These two protein chains interact to form a complex.

Sequence of the second protein:
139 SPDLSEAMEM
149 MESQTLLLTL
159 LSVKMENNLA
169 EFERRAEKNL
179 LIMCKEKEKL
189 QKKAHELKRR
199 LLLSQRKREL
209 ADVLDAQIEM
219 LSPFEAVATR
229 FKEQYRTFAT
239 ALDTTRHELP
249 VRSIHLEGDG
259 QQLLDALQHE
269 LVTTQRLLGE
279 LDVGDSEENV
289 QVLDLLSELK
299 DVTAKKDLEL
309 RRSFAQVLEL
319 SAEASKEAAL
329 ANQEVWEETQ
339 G

Residue-level contacts at the interface:
Residue R355 in the first protein interacts with residue E307 in the second protein (closest heavy-atom distance 2.8 Å).
Residue R355 in the first protein interacts with residue S311 in the second protein (closest heavy-atom distance 3.4 Å).
Residue Y221 in the first protein interacts with residue R206 in the second protein (closest heavy-atom distance 3.3 Å).
Residue Q344 in the first protein interacts with residue L297 in the second protein (closest heavy-atom distance 3.3 Å).
Residue Y17 in the first protein is in contact with residue L155 in the second protein (closest heavy-atom distance 3.5 Å).
Residue C169 in the first protein is in contact with residue M149 in the second protein (closest heavy-atom distance 3.2 Å).
Residue W376 in the first protein is in contact with residue Q331 in the second protein (closest heavy-atom distance 3.2 Å).
Residue W376 in the first protein interacts with residue E335 in the second protein (closest heavy-atom distance 2.5 Å).
Residue Y139 in the first protein interacts with residue N165 in the second protein (closest heavy-atom distance 2.9 Å).
Residue R252 in the first protein interacts with residue Y233 in the second protein (closest heavy-atom distance 3.5 Å).
Residue N143 in the first protein interacts with residue V161 in the second protein (closest heavy-atom distance 3.2 Å).
Residue R173 in the first protein interacts with residue L156 in the second protein (closest heavy-atom distance 3.5 Å).
Residue K158 in the first protein contacts residue S143 in the second protein (closest heavy-atom distance 3.0 Å).
Residue I365 in the first protein interacts with residue E325 in the second protein (closest heavy-atom distance 3.5 Å).
Residue N312 in the first protein interacts with residue E268 in the second protein (closest heavy-atom distance 2.9 Å).
Residue V234 in the first protein interacts with residue Q215 in the second protein (closest heavy-atom distance 3.3 Å).
Residue F9 in the first protein contacts residue S151 in the second protein (closest heavy-atom distance 3.4 Å).
Residue E207 in the first protein contacts residue K196 in the second protein (closest heavy-atom distance 3.5 Å).
Residue I358 in the first protein contacts residue L318 in the second protein (closest heavy-atom distance 3.5 Å).
Residue K301 in the first protein interacts with residue H253 in the second protein (closest heavy-atom distance 3.3 Å).
Residue Y139 in the first protein contacts residue L158 in the second protein (closest heavy-atom distance 3.6 Å).
Residue Q200 in the first protein is in contact with residue K185 in the second protein (closest heavy-atom distance 3.4 Å).
Residue L211 in the first protein contacts residue K196 in the second protein (closest heavy-atom distance 3.6 Å).
Residue S2 in the first protein interacts with residue E144 in the second protein (closest heavy-atom distance 3.3 Å).
Residue P220 in the first protein interacts with residue R206 in the second protein (closest heavy-atom distance 3.3 Å).
Residue F9 in the first protein contacts residue M148 in the second protein (closest heavy-atom distance 3.5 Å).
Residue V369 in the first protein is in contact with residue E321 in the second protein (closest heavy-atom distance 3.4 Å).
Residue K145 in the first protein contacts residue N165 in the second protein (closest heavy-atom distance 2.6 Å).
Residue W380 in the first protein interacts with residue E335 in the second protein (closest heavy-atom distance 2.4 Å).
Residue E251 in the first protein is in contact with residue A237 in the second protein (closest heavy-atom distance 3.3 Å).
Residue C165 in the first protein is in contact with residue M149 in the second protein (closest heavy-atom distance 3.6 Å).
Residue P159 in the first protein contacts residue M146 in the second protein (closest heavy-atom distance 3.6 Å).
Residue V6 in the first protein contacts residue E144 in the second protein (closest heavy-atom distance 3.5 Å).
Residue S368 in the first protein contacts residue E325 in the second protein (closest heavy-atom distance 3.1 Å).
Residue Q214 in the first protein is in contact with residue L199 in the second protein (closest heavy-atom distance 3.3 Å).
Residue E219 in the first protein is in contact with residue R198 in the second protein (closest heavy-atom distance 2.4 Å).
Residue F155 in the first protein contacts residue E150 in the second protein (closest heavy-atom distance 3.2 Å).
Residue L211 in the first protein interacts with residue L195 in the second protein (closest heavy-atom distance 3.6 Å).
Residue K379 in the first protein is in contact with residue E335 in the second protein (closest heavy-atom distance 3.4 Å).
Residue R366 in the first protein is in contact with residue E317 in the second protein (closest heavy-atom distance 2.7 Å).
Residue Q373 in the first protein interacts with residue L328 in the second protein (closest heavy-atom distance 3.3 Å).
Residue Y17 in the first protein is in contact with residue S151 in the second protein (closest heavy-atom distance 2.9 Å).
Residue R355 in the first protein interacts with residue R310 in the second protein (closest heavy-atom distance 3.4 Å).
Residue Y190 in the first protein interacts with residue A174 in the second protein (closest heavy-atom distance 3.6 Å).
Residue Y129 in the first protein contacts residue S151 in the second protein (closest heavy-atom distance 2.9 Å).
Residue I215 in the first protein is in contact with residue R198 in the second protein (closest heavy-atom distance 3.4 Å).
Residue A20 in the first protein contacts residue K162 in the second protein (closest heavy-atom distance 3.2 Å).
Residue N312 in the first protein contacts residue T272 in the second protein (closest heavy-atom distance 3.2 Å).
Residue E207 in the first protein interacts with residue A192 in the second protein (closest heavy-atom distance 3.2 Å).
Residue K319 in the first protein is in contact with residue E278 in the second protein (closest heavy-atom distance 2.5 Å).
Residue R355 in the first protein interacts with residue Q314 in the second protein (closest heavy-atom distance 2.8 Å).
Residue K372 in the first protein is in contact with residue A329 in the second protein (closest heavy-atom distance 3.5 Å).
Residue K158 in the first protein is in contact with residue E147 in the second protein (closest heavy-atom distance 3.3 Å).
Residue R322 in the first protein is in contact with residue L279 in the second protein (closest heavy-atom distance 3.4 Å).
Residue N146 in the first protein contacts residue E164 in the second protein (closest heavy-atom distance 3.2 Å).
Residue Q373 in the first protein interacts with residue K324 in the second protein (closest heavy-atom distance 3.2 Å).
Residue V369 in the first protein is in contact with residue L328 in the second protein (closest heavy-atom distance 3.4 Å).
Residue R366 in the first protein is in contact with residue E321 in the second protein (closest heavy-atom distance 3.3 Å).
Residue F176 in the first protein is in contact with residue L159 in the second protein (closest heavy-atom distance 3.5 Å).
Residue C169 in the first protein contacts residue T153 in the second protein (closest heavy-atom distance 2.8 Å).

Sequence of the first protein:
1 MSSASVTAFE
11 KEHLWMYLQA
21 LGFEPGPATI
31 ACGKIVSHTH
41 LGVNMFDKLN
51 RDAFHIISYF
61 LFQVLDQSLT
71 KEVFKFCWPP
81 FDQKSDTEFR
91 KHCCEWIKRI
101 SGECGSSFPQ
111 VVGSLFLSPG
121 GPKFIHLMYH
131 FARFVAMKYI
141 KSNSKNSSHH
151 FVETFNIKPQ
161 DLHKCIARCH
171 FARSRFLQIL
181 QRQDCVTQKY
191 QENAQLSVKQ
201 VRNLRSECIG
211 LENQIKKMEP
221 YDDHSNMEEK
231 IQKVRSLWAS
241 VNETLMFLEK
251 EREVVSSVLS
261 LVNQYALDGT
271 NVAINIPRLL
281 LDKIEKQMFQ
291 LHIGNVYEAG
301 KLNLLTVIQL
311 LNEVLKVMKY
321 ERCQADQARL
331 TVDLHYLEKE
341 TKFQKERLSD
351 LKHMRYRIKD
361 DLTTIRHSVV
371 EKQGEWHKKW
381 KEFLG